Sequence of protein 2:
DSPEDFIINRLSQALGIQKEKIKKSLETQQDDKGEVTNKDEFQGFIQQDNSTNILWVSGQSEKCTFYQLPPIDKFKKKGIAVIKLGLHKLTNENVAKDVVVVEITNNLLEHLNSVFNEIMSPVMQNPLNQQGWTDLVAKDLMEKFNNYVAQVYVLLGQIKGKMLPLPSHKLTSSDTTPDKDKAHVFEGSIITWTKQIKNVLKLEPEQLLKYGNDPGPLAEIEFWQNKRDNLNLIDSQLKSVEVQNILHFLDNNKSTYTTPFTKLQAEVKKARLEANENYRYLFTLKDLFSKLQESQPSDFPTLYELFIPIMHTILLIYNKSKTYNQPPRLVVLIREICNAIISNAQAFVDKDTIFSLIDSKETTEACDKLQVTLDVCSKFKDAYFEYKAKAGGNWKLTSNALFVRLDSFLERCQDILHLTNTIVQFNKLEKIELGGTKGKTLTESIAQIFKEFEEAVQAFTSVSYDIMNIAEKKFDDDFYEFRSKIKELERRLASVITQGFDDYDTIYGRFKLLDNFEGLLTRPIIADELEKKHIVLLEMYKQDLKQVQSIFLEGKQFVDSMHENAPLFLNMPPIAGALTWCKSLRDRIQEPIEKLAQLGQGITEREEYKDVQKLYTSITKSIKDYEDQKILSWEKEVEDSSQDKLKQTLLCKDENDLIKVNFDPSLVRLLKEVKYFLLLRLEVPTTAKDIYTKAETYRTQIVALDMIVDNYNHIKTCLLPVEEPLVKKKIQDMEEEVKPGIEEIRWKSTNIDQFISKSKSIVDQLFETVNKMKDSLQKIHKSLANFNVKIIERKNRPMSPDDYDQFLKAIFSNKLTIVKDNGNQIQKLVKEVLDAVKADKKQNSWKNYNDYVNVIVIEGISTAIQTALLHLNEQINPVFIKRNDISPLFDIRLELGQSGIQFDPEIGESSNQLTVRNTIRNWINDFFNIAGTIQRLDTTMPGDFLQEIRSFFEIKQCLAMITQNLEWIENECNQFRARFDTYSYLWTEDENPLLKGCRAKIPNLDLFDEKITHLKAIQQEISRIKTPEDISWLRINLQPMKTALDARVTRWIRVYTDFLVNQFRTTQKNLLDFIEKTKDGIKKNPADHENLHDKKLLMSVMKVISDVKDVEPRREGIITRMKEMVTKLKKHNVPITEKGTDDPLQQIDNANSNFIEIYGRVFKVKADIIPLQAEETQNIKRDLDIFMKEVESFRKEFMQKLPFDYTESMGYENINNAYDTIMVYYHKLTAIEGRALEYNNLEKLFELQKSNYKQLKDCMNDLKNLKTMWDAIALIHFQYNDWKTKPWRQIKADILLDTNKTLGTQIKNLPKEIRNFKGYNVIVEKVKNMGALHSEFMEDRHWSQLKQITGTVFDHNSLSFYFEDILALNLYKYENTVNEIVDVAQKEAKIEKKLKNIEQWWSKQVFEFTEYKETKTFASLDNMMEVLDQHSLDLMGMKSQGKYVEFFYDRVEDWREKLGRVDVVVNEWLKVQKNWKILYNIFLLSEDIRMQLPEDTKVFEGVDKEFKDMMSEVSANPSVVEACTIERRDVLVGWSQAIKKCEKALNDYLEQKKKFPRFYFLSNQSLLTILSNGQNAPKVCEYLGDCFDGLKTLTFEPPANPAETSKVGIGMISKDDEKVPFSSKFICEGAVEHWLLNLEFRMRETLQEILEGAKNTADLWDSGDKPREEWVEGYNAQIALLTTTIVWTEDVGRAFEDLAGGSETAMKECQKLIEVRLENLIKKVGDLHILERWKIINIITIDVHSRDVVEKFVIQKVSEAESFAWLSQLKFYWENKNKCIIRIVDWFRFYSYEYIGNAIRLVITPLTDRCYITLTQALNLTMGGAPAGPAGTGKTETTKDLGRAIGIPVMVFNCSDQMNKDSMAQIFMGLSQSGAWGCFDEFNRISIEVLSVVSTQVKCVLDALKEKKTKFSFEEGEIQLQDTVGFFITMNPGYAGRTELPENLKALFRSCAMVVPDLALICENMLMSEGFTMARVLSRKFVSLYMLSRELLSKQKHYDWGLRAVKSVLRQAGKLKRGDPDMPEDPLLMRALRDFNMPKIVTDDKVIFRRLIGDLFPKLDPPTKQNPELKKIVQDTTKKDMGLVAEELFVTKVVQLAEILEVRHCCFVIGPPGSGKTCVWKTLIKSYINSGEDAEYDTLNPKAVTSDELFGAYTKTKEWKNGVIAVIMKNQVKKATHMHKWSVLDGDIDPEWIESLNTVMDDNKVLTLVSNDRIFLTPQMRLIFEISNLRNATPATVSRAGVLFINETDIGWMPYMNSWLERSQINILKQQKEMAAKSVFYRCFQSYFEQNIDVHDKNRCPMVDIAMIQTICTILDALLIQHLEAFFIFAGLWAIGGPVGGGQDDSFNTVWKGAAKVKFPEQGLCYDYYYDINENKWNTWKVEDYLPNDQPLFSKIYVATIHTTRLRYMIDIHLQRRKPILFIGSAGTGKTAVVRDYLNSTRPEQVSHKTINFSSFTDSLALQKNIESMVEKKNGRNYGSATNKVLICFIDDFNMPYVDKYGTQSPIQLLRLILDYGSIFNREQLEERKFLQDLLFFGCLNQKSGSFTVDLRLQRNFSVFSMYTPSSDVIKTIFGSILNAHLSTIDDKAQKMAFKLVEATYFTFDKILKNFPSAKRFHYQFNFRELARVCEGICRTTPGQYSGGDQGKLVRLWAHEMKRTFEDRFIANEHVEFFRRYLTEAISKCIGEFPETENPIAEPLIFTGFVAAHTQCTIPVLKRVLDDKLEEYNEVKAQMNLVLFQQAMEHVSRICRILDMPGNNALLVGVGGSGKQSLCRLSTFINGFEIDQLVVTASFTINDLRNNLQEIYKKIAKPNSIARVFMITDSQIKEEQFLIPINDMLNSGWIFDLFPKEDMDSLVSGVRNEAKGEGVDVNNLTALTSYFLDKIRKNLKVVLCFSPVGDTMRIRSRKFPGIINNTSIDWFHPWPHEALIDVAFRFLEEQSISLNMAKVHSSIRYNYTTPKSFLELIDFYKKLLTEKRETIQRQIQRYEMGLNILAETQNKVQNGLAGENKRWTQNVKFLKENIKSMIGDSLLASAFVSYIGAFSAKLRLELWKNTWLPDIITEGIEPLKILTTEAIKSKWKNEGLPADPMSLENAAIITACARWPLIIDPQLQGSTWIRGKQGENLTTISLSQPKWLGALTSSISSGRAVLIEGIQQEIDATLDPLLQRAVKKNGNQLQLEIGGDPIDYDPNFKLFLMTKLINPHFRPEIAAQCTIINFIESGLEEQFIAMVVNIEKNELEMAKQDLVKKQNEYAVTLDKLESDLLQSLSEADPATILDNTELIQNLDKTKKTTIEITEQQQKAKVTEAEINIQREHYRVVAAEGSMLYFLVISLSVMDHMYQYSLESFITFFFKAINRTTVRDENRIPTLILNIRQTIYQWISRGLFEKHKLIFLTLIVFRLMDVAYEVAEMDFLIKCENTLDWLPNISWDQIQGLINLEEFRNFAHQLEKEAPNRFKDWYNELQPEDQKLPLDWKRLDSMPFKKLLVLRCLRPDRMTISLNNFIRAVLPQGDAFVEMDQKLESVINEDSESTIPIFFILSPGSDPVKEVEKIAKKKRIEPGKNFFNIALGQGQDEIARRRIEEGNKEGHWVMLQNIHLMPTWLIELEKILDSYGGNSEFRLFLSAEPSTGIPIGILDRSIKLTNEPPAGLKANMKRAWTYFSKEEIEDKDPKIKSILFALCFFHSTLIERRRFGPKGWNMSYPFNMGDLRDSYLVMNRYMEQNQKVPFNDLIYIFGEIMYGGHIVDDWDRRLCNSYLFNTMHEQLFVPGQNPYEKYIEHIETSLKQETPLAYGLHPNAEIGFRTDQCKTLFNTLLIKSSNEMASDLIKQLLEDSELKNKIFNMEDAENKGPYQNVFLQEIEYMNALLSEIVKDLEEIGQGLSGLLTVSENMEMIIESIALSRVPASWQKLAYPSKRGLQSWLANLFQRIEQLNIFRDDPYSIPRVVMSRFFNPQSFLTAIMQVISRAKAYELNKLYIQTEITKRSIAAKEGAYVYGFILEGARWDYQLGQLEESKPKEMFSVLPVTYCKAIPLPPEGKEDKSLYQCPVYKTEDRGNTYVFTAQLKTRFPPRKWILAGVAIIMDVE

Sequence of protein 1:
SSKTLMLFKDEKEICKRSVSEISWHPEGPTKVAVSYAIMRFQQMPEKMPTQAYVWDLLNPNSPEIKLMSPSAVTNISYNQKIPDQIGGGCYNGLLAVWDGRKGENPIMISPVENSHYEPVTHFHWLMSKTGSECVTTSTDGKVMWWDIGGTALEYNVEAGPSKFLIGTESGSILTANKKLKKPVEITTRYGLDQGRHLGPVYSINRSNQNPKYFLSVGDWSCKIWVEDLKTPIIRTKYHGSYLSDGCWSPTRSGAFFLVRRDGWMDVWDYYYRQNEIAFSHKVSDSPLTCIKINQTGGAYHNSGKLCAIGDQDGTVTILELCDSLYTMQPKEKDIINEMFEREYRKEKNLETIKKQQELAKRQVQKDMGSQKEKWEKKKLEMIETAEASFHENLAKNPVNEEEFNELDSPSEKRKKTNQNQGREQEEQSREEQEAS

These two protein chains interact to form a complex.

Residue-level contacts at the interface:
Residue L326 in protein 2 is in contact with residue E556 in protein 1 (closest heavy-atom distance 3.3 Å).
Residue T294 in protein 2 is in contact with residue F559 in protein 1 (closest heavy-atom distance 3.8 Å).
Residue F568 in protein 2 is in contact with residue G409 in protein 1 (closest heavy-atom distance 3.3 Å).
Residue H322 in protein 2 interacts with residue K548 in protein 1 (closest heavy-atom distance 3.2 Å).
Residue G445 in protein 2 contacts residue K517 in protein 1 (closest heavy-atom distance 2.8 Å).
Residue T294 in protein 2 is in contact with residue L563 in protein 1 (closest heavy-atom distance 3.6 Å).
Residue I442 in protein 2 interacts with residue E520 in protein 1 (closest heavy-atom distance 3.1 Å).
Residue K441 in protein 2 contacts residue E520 in protein 1 (closest heavy-atom distance 2.9 Å).
Residue L452 in protein 2 is in contact with residue Y513 in protein 1 (closest heavy-atom distance 3.6 Å).
Residue N526 in protein 2 contacts residue T521 in protein 1 (closest heavy-atom distance 2.9 Å).
Residue Y518 in protein 2 interacts with residue D362 in protein 1 (closest heavy-atom distance 3.0 Å).
Residue G446 in protein 2 contacts residue K517 in protein 1 (closest heavy-atom distance 3.1 Å).
Residue D513 in protein 2 contacts residue N444 in protein 1 (closest heavy-atom distance 4.0 Å).
Residue N526 in protein 2 interacts with residue K524 in protein 1 (closest heavy-atom distance 3.1 Å).
Residue V569 in protein 2 interacts with residue R430 in protein 1 (closest heavy-atom distance 3.3 Å).
Residue K448 in protein 2 is in contact with residue Y439 in protein 1 (closest heavy-atom distance 3.2 Å).
Residue I442 in protein 2 is in contact with residue E527 in protein 1 (closest heavy-atom distance 3.2 Å).
Residue D525 in protein 2 interacts with residue Q525 in protein 1 (closest heavy-atom distance 3.5 Å).
Residue F568 in protein 2 contacts residue R430 in protein 1 (closest heavy-atom distance 3.4 Å).
Residue L326 in protein 2 contacts residue I552 in protein 1 (closest heavy-atom distance 3.1 Å).
Residue T516 in protein 2 interacts with residue K406 in protein 1 (closest heavy-atom distance 3.0 Å).
Residue K522 in protein 2 interacts with residue I402 in protein 1 (closest heavy-atom distance 3.0 Å).
Residue Y518 in protein 2 contacts residue L361 in protein 1 (closest heavy-atom distance 2.1 Å).
Residue H322 in protein 2 contacts residue W544 in protein 1 (closest heavy-atom distance 3.0 Å).
Residue K448 in protein 2 is in contact with residue E510 in protein 1 (closest heavy-atom distance 2.9 Å).
Residue K296 in protein 2 interacts with residue A555 in protein 1 (closest heavy-atom distance 3.3 Å).
Residue K522 in protein 2 is in contact with residue R404 in protein 1 (closest heavy-atom distance 3.4 Å).
Residue T447 in protein 2 is in contact with residue K517 in protein 1 (closest heavy-atom distance 2.1 Å).
Residue E443 in protein 2 interacts with residue K524 in protein 1 (closest heavy-atom distance 3.2 Å).
Residue R598 in protein 2 interacts with residue D388 in protein 1 (closest heavy-atom distance 3.0 Å).
Residue K522 in protein 2 contacts residue I403 in protein 1 (closest heavy-atom distance 4.0 Å).
Residue L325 in protein 2 interacts with residue K548 in protein 1 (closest heavy-atom distance 3.5 Å).
Residue T516 in protein 2 is in contact with residue R404 in protein 1 (closest heavy-atom distance 3.8 Å).
Residue E528 in protein 2 contacts residue L528 in protein 1 (closest heavy-atom distance 3.1 Å).
Residue L444 in protein 2 is in contact with residue E520 in protein 1 (closest heavy-atom distance 3.1 Å).
Residue F293 in protein 2 contacts residue N562 in protein 1 (closest heavy-atom distance 3.4 Å).
Residue G529 in protein 2 is in contact with residue E527 in protein 1 (closest heavy-atom distance 3.8 Å).
Residue K448 in protein 2 contacts residue R514 in protein 1 (closest heavy-atom distance 2.9 Å).
Residue G529 in protein 2 contacts residue L528 in protein 1 (closest heavy-atom distance 3.6 Å).
Residue E528 in protein 2 is in contact with residue K524 in protein 1 (closest heavy-atom distance 3.6 Å).
Residue F568 in protein 2 contacts residue S410 in protein 1 (closest heavy-atom distance 3.4 Å).
Residue R598 in protein 2 is in contact with residue K406 in protein 1 (closest heavy-atom distance 3.8 Å).
Residue K450 in protein 2 contacts residue Y513 in protein 1 (closest heavy-atom distance 3.5 Å).
Residue L326 in protein 2 interacts with residue A555 in protein 1 (closest heavy-atom distance 3.6 Å).
Residue G529 in protein 2 is in contact with residue K524 in protein 1 (closest heavy-atom distance 3.2 Å).
Residue L439 in protein 2 contacts residue K524 in protein 1 (closest heavy-atom distance 3.5 Å).
Residue F527 in protein 2 contacts residue K524 in protein 1 (closest heavy-atom distance 3.2 Å).
Residue Y518 in protein 2 interacts with residue R404 in protein 1 (closest heavy-atom distance 3.4 Å).
Residue G449 in protein 2 is in contact with residue Y513 in protein 1 (closest heavy-atom distance 3.2 Å).
Residue L531 in protein 2 contacts residue L528 in protein 1 (closest heavy-atom distance 3.6 Å).
Residue E528 in protein 2 is in contact with residue Q525 in protein 1 (closest heavy-atom distance 3.1 Å).
Residue T453 in protein 2 contacts residue Y513 in protein 1 (closest heavy-atom distance 4.0 Å).
Residue N329 in protein 2 contacts residue E556 in protein 1 (closest heavy-atom distance 3.2 Å).
Residue D597 in protein 2 interacts with residue H366 in protein 1 (closest heavy-atom distance 3.5 Å).
Residue I442 in protein 2 contacts residue K524 in protein 1 (closest heavy-atom distance 3.2 Å).
Residue E601 in protein 2 is in contact with residue H366 in protein 1 (closest heavy-atom distance 3.9 Å).
Residue K522 in protein 2 is in contact with residue L361 in protein 1 (closest heavy-atom distance 3.6 Å).
Residue L325 in protein 2 interacts with residue E545 in protein 1 (closest heavy-atom distance 3.8 Å).
Residue L325 in protein 2 contacts residue L549 in protein 1 (closest heavy-atom distance 3.9 Å).
Residue L452 in protein 2 interacts with residue K517 in protein 1 (closest heavy-atom distance 3.2 Å).